This data describes a binding interaction between two proteins.

Sequence of protein 2:
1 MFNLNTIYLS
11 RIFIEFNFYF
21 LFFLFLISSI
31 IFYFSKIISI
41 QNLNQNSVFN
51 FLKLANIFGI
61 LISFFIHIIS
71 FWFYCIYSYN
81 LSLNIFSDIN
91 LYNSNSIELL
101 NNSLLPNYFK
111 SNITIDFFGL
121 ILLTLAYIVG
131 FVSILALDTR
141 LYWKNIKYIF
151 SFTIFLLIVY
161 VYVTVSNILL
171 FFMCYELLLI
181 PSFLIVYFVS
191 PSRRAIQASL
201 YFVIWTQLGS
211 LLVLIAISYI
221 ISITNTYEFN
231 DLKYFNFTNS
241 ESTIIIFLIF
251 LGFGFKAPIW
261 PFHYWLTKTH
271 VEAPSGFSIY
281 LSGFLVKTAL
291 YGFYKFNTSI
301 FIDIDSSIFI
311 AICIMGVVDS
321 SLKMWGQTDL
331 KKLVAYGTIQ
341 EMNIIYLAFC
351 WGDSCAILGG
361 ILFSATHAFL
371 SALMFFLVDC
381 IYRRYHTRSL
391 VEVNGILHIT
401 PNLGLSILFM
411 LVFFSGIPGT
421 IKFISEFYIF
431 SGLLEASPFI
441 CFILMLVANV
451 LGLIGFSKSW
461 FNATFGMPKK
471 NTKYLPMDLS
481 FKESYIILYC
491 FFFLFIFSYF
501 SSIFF

Contacts between the two chains:
Residue I37 in protein 2 is in contact with residue L27 in protein 1 (closest heavy-atom distance 4.7 Å).
Residue Y33 in protein 2 interacts with residue K21 in protein 1 (closest heavy-atom distance 3.0 Å).
Residue I38 in protein 2 contacts residue M24 in protein 1 (closest heavy-atom distance 3.6 Å).
Residue I37 in protein 2 interacts with residue K21 in protein 1 (closest heavy-atom distance 3.3 Å).
Residue I37 in protein 2 is in contact with residue P26 in protein 1 (closest heavy-atom distance 3.7 Å).
Residue I37 in protein 2 contacts residue C20 in protein 1 (closest heavy-atom distance 4.5 Å).
Residue F32 in protein 2 interacts with residue K21 in protein 1 (closest heavy-atom distance 4.7 Å).
Residue F34 in protein 2 is in contact with residue A17 in protein 1 (closest heavy-atom distance 3.9 Å).
Residue K36 in protein 2 interacts with residue K21 in protein 1 (closest heavy-atom distance 3.2 Å).
Residue F34 in protein 2 contacts residue F14 in protein 1 (closest heavy-atom distance 3.6 Å).
Residue I38 in protein 2 is in contact with residue K21 in protein 1 (closest heavy-atom distance 4.1 Å).
Residue S39 in protein 2 is in contact with residue K21 in protein 1 (closest heavy-atom distance 2.5 Å).
Residue I37 in protein 2 contacts residue I25 in protein 1 (closest heavy-atom distance 3.2 Å).
Residue I37 in protein 2 contacts residue M24 in protein 1 (closest heavy-atom distance 3.9 Å).
Residue F34 in protein 2 is in contact with residue L27 in protein 1 (closest heavy-atom distance 4.0 Å).
Residue I30 in protein 2 contacts residue F14 in protein 1 (closest heavy-atom distance 4.2 Å).

Sequence of protein 1:
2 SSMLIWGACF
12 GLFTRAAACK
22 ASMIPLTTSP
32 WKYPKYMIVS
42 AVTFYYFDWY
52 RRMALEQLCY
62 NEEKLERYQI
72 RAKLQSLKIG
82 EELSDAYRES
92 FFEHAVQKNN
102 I